Sequence of the second protein:
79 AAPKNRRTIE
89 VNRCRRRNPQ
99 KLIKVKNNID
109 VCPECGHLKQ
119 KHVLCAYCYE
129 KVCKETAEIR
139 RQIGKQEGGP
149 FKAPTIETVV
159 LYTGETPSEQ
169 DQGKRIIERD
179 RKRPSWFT

The following describes two proteins that form a bound complex.

Interface contacts:
Residue L87 in the first protein interacts with residue I101 in the second protein (closest heavy-atom distance 3.7 Å).
Residue A98 in the first protein interacts with residue I107 in the second protein (closest heavy-atom distance 4.7 Å).
Residue A98 in the first protein is in contact with residue L116 in the second protein (closest heavy-atom distance 4.3 Å).
Residue Q99 in the first protein is in contact with residue K104 in the second protein (closest heavy-atom distance 4.9 Å).
Residue Y83 in the first protein interacts with residue I101 in the second protein (closest heavy-atom distance 4.4 Å).
Residue Q99 in the first protein interacts with residue I107 in the second protein (closest heavy-atom distance 5.0 Å).

Sequence of the first protein:
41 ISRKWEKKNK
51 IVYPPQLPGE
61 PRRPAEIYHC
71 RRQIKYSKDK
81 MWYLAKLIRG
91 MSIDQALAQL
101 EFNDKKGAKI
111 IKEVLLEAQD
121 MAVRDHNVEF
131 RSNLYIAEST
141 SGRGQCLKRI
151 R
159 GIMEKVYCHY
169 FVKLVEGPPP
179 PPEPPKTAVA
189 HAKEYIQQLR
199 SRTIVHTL